Sequence of protein 1:
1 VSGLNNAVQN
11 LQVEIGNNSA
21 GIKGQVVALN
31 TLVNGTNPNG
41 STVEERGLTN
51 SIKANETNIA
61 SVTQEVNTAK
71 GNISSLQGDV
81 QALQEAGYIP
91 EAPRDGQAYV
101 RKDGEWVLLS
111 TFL

Sequence of protein 2:
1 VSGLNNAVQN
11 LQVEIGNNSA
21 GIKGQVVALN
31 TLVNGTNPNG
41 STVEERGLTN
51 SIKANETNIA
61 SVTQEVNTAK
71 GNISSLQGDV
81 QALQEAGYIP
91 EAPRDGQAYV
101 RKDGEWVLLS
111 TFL

This data describes a binding interaction between two proteins.

Residue-level contacts at the interface:
Residue Y99 in protein 1 contacts residue R101 in protein 2 (closest heavy-atom distance 2.8 Å).
Residue I52 in protein 1 interacts with residue I52 in protein 2 (closest heavy-atom distance 3.3 Å).
Residue I89 in protein 1 contacts residue I89 in protein 2 (closest heavy-atom distance 3.3 Å).
Residue A98 in protein 1 contacts residue R101 in protein 2 (closest heavy-atom distance 3.5 Å).
Residue L113 in protein 1 interacts with residue F112 in protein 2 (closest heavy-atom distance 3.0 Å).
Residue V8 in protein 1 is in contact with residue A7 in protein 2 (closest heavy-atom distance 3.9 Å).
Residue R94 in protein 1 interacts with residue D103 in protein 2 (closest heavy-atom distance 3.6 Å).
Residue L4 in protein 1 contacts residue L4 in protein 2 (closest heavy-atom distance 3.5 Å).
Residue L11 in protein 1 is in contact with residue L11 in protein 2 (closest heavy-atom distance 3.8 Å).
Residue R94 in protein 1 interacts with residue G104 in protein 2 (closest heavy-atom distance 3.3 Å).
Residue E91 in protein 1 interacts with residue G87 in protein 2 (closest heavy-atom distance 2.7 Å).
Residue V33 in protein 1 is in contact with residue L32 in protein 2 (closest heavy-atom distance 3.3 Å).
Residue W106 in protein 1 contacts residue R101 in protein 2 (closest heavy-atom distance 3.6 Å).
Residue V8 in protein 1 interacts with residue L4 in protein 2 (closest heavy-atom distance 3.7 Å).
Residue A98 in protein 1 interacts with residue F112 in protein 2 (closest heavy-atom distance 3.8 Å).
Residue V80 in protein 1 interacts with residue D79 in protein 2 (closest heavy-atom distance 3.6 Å).
Residue I15 in protein 1 contacts residue E14 in protein 2 (closest heavy-atom distance 3.5 Å).
Residue I52 in protein 1 interacts with residue S51 in protein 2 (closest heavy-atom distance 3.6 Å).
Residue E91 in protein 1 is in contact with residue I89 in protein 2 (closest heavy-atom distance 3.2 Å).
Residue P90 in protein 1 is in contact with residue Y88 in protein 2 (closest heavy-atom distance 3.9 Å).
Residue K23 in protein 1 interacts with residue E14 in protein 2 (closest heavy-atom distance 2.9 Å).
Residue I52 in protein 1 interacts with residue N55 in protein 2 (closest heavy-atom distance 3.4 Å).
Residue Q84 in protein 1 is in contact with residue D79 in protein 2 (closest heavy-atom distance 3.9 Å).
Residue T49 in protein 1 is in contact with residue L32 in protein 2 (closest heavy-atom distance 3.5 Å).
Residue A92 in protein 1 interacts with residue R101 in protein 2 (closest heavy-atom distance 3.9 Å).
Residue I59 in protein 1 is in contact with residue I59 in protein 2 (closest heavy-atom distance 3.4 Å).
Residue E56 in protein 1 contacts residue R46 in protein 2 (closest heavy-atom distance 2.8 Å).
Residue I73 in protein 1 contacts residue N72 in protein 2 (closest heavy-atom distance 3.6 Å).
Residue G96 in protein 1 contacts residue D103 in protein 2 (closest heavy-atom distance 2.9 Å).
Residue K53 in protein 1 contacts residue V43 in protein 2 (closest heavy-atom distance 3.8 Å).
Residue V66 in protein 1 is in contact with residue V62 in protein 2 (closest heavy-atom distance 3.6 Å).
Residue E56 in protein 1 contacts residue V43 in protein 2 (closest heavy-atom distance 3.8 Å).
Residue L113 in protein 1 interacts with residue L113 in protein 2 (closest heavy-atom distance 3.7 Å).
Residue Q77 in protein 1 interacts with residue N72 in protein 2 (closest heavy-atom distance 3.8 Å).
Residue T49 in protein 1 contacts residue L48 in protein 2 (closest heavy-atom distance 3.9 Å).
Residue V66 in protein 1 interacts with residue V66 in protein 2 (closest heavy-atom distance 3.9 Å).
Residue P90 in protein 1 contacts residue G87 in protein 2 (closest heavy-atom distance 3.4 Å).
Residue I52 in protein 1 contacts residue L48 in protein 2 (closest heavy-atom distance 3.7 Å).
Residue Y99 in protein 1 contacts residue V100 in protein 2 (closest heavy-atom distance 3.5 Å).
Residue Y88 in protein 1 interacts with residue Y88 in protein 2 (closest heavy-atom distance 3.4 Å).
Residue P90 in protein 1 interacts with residue A86 in protein 2 (closest heavy-atom distance 3.6 Å).
Residue I15 in protein 1 contacts residue L11 in protein 2 (closest heavy-atom distance 3.9 Å).
Residue E91 in protein 1 contacts residue R101 in protein 2 (closest heavy-atom distance 2.7 Å).
Residue N5 in protein 1 contacts residue L4 in protein 2 (closest heavy-atom distance 3.6 Å).
Residue D95 in protein 1 contacts residue D103 in protein 2 (closest heavy-atom distance 3.4 Å).
Residue Q97 in protein 1 is in contact with residue K102 in protein 2 (closest heavy-atom distance 3.6 Å).
Residue I59 in protein 1 contacts residue N55 in protein 2 (closest heavy-atom distance 3.6 Å).
Residue E56 in protein 1 interacts with residue N55 in protein 2 (closest heavy-atom distance 3.8 Å).
Residue V26 in protein 1 contacts residue V26 in protein 2 (closest heavy-atom distance 3.8 Å).
Residue L29 in protein 1 is in contact with residue L29 in protein 2 (closest heavy-atom distance 3.5 Å).
Residue G96 in protein 1 interacts with residue K102 in protein 2 (closest heavy-atom distance 2.8 Å).
Residue Q97 in protein 1 is in contact with residue R101 in protein 2 (closest heavy-atom distance 3.7 Å).
Residue V66 in protein 1 contacts residue E65 in protein 2 (closest heavy-atom distance 3.5 Å).
Residue L109 in protein 1 interacts with residue L109 in protein 2 (closest heavy-atom distance 3.8 Å).
Residue N55 in protein 1 contacts residue N55 in protein 2 (closest heavy-atom distance 3.8 Å).
Residue N30 in protein 1 interacts with residue L29 in protein 2 (closest heavy-atom distance 3.2 Å).
Residue L109 in protein 1 interacts with residue F112 in protein 2 (closest heavy-atom distance 3.7 Å).
Residue I89 in protein 1 interacts with residue Y88 in protein 2 (closest heavy-atom distance 3.2 Å).
Residue K53 in protein 1 is in contact with residue E44 in protein 2 (closest heavy-atom distance 3.0 Å).
Residue I22 in protein 1 contacts residue I22 in protein 2 (closest heavy-atom distance 3.9 Å).